Sequence of chain B:
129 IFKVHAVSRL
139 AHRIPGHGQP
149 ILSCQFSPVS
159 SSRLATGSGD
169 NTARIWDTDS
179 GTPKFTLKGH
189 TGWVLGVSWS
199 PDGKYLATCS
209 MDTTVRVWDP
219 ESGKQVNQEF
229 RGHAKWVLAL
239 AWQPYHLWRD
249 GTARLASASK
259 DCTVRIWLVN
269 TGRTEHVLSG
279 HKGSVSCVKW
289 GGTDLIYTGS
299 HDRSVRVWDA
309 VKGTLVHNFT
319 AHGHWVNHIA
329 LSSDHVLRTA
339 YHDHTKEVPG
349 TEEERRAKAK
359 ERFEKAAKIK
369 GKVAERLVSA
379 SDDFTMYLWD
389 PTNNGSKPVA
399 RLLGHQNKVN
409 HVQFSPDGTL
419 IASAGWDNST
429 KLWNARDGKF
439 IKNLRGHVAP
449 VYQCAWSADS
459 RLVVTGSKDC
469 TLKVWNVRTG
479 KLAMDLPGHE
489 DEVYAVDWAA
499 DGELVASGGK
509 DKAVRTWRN

Residue-level contacts at the interface:
Residue V446 in chain B interacts with residue M103 in chain A (closest heavy-atom distance 4.4 Å).
Residue D489 in chain B is in contact with residue L99 in chain A (closest heavy-atom distance 3.2 Å).
Residue A447 in chain B interacts with residue K106 in chain A (closest heavy-atom distance 4.6 Å).
Residue K510 in chain B contacts residue Y96 in chain A (closest heavy-atom distance 4.2 Å).
Residue R443 in chain B interacts with residue R110 in chain A (closest heavy-atom distance 3.8 Å).
Residue C468 in chain B interacts with residue M103 in chain A (closest heavy-atom distance 4.6 Å).
Residue V446 in chain B interacts with residue K106 in chain A (closest heavy-atom distance 3.2 Å).
Residue A447 in chain B interacts with residue M103 in chain A (closest heavy-atom distance 4.7 Å).
Residue E490 in chain B is in contact with residue L99 in chain A (closest heavy-atom distance 4.5 Å).
Residue K466 in chain B is in contact with residue M103 in chain A (closest heavy-atom distance 5.0 Å).
Residue G444 in chain B contacts residue R110 in chain A (closest heavy-atom distance 4.6 Å).
Residue E488 in chain B interacts with residue Y96 in chain A (closest heavy-atom distance 3.2 Å).
Residue D489 in chain B is in contact with residue Y96 in chain A (closest heavy-atom distance 3.6 Å).
Residue D467 in chain B is in contact with residue M103 in chain A (closest heavy-atom distance 3.7 Å).
Residue K508 in chain B is in contact with residue R95 in chain A (closest heavy-atom distance 4.0 Å).
Residue K508 in chain B is in contact with residue Y96 in chain A (closest heavy-atom distance 3.8 Å).
Residue D489 in chain B is in contact with residue R95 in chain A (closest heavy-atom distance 4.0 Å).
Residue H445 in chain B contacts residue R110 in chain A (closest heavy-atom distance 3.3 Å).
Residue E488 in chain B is in contact with residue L99 in chain A (closest heavy-atom distance 3.4 Å).
Residue V446 in chain B contacts residue R107 in chain A (closest heavy-atom distance 4.5 Å).
Residue V446 in chain B is in contact with residue R110 in chain A (closest heavy-atom distance 3.7 Å).
Residue D509 in chain B is in contact with residue Y96 in chain A (closest heavy-atom distance 3.4 Å).
Residue C468 in chain B is in contact with residue L99 in chain A (closest heavy-atom distance 3.7 Å).
Residue E488 in chain B contacts residue A100 in chain A (closest heavy-atom distance 3.8 Å).
Residue K510 in chain B contacts residue E92 in chain A (closest heavy-atom distance 3.4 Å).

Sequence of chain A:
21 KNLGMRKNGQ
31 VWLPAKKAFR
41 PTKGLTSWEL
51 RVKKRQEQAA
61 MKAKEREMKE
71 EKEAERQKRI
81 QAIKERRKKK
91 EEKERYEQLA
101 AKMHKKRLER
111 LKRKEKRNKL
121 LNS

The following describes two proteins that form a bound complex.